Sequence of chain A:
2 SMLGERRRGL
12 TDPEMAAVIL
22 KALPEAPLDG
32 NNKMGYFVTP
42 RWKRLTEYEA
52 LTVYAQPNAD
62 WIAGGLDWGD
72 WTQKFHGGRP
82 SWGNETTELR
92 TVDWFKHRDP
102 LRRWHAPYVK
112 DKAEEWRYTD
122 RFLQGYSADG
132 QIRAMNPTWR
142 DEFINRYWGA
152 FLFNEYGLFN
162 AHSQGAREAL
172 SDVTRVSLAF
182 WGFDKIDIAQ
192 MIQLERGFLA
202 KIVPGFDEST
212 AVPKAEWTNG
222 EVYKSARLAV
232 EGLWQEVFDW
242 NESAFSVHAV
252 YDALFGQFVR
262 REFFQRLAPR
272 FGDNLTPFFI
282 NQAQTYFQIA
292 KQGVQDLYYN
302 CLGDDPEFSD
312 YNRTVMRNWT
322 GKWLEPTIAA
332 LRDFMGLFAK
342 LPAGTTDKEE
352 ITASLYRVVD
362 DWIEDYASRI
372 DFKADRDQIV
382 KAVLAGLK

The following describes two proteins that form a bound complex.

Residue-level contacts at the interface:
Residue Y312 in chain A is in contact with residue A65 in chain B (closest heavy-atom distance 3.4 Å).
Residue D61 in chain A is in contact with residue H7 in chain B (closest heavy-atom distance 2.5 Å).
Residue P81 in chain A interacts with residue R115 in chain B (closest heavy-atom distance 3.5 Å).
Residue R91 in chain A is in contact with residue P121 in chain B (closest heavy-atom distance 4.0 Å).
Residue H77 in chain A is in contact with residue M140 in chain B (closest heavy-atom distance 3.4 Å).
Residue G78 in chain A interacts with residue L139 in chain B (closest heavy-atom distance 3.7 Å).
Residue W69 in chain A contacts residue I6 in chain B (closest heavy-atom distance 3.7 Å).
Residue R318 in chain A is in contact with residue E74 in chain B (closest heavy-atom distance 3.8 Å).
Residue Y312 in chain A interacts with residue V66 in chain B (closest heavy-atom distance 3.8 Å).
Residue D240 in chain A contacts residue V125 in chain B (closest heavy-atom distance 3.2 Å).
Residue H77 in chain A is in contact with residue R143 in chain B (closest heavy-atom distance 3.0 Å).
Residue N85 in chain A is in contact with residue A58 in chain B (closest heavy-atom distance 3.7 Å).
Residue R80 in chain A is in contact with residue R115 in chain B (closest heavy-atom distance 3.5 Å).
Residue G79 in chain A contacts residue R115 in chain B (closest heavy-atom distance 3.7 Å).
Residue E86 in chain A contacts residue K119 in chain B (closest heavy-atom distance 3.6 Å).
Residue D71 in chain A is in contact with residue L54 in chain B (closest heavy-atom distance 3.4 Å).
Residue D61 in chain A is in contact with residue R12 in chain B (closest heavy-atom distance 2.9 Å).
Residue Y312 in chain A contacts residue F77 in chain B (closest heavy-atom distance 3.8 Å).
Residue K323 in chain A interacts with residue R78 in chain B (closest heavy-atom distance 3.8 Å).
Residue V316 in chain A contacts residue F77 in chain B (closest heavy-atom distance 3.8 Å).
Residue N319 in chain A interacts with residue E74 in chain B (closest heavy-atom distance 3.0 Å).
Residue W69 in chain A interacts with residue H7 in chain B (closest heavy-atom distance 3.9 Å).
Residue F239 in chain A interacts with residue N126 in chain B (closest heavy-atom distance 2.9 Å).
Residue K323 in chain A is in contact with residue N126 in chain B (closest heavy-atom distance 3.8 Å).
Residue T88 in chain A is in contact with residue V125 in chain B (closest heavy-atom distance 3.7 Å).
Residue T87 in chain A interacts with residue L129 in chain B (closest heavy-atom distance 4.0 Å).
Residue N319 in chain A interacts with residue F77 in chain B (closest heavy-atom distance 3.9 Å).
Residue W62 in chain A interacts with residue W55 in chain B (closest heavy-atom distance 3.6 Å).
Residue F239 in chain A contacts residue L129 in chain B (closest heavy-atom distance 3.2 Å).
Residue R80 in chain A is in contact with residue E132 in chain B (closest heavy-atom distance 3.5 Å).
Residue N85 in chain A interacts with residue E61 in chain B (closest heavy-atom distance 3.5 Å).
Residue D68 in chain A interacts with residue H7 in chain B (closest heavy-atom distance 3.2 Å).
Residue E86 in chain A contacts residue V125 in chain B (closest heavy-atom distance 3.6 Å).
Residue E86 in chain A is in contact with residue R115 in chain B (closest heavy-atom distance 2.9 Å).
Residue D61 in chain A interacts with residue W55 in chain B (closest heavy-atom distance 3.6 Å).
Residue R91 in chain A is in contact with residue E61 in chain B (closest heavy-atom distance 2.9 Å).
Residue T315 in chain A interacts with residue A69 in chain B (closest heavy-atom distance 4.0 Å).
Residue Q165 in chain A contacts residue L129 in chain B (closest heavy-atom distance 3.9 Å).
Residue D240 in chain A contacts residue N126 in chain B (closest heavy-atom distance 3.3 Å).
Residue W62 in chain A is in contact with residue L54 in chain B (closest heavy-atom distance 3.5 Å).
Residue E89 in chain A contacts residue P124 in chain B (closest heavy-atom distance 3.4 Å).
Residue G70 in chain A is in contact with residue L54 in chain B (closest heavy-atom distance 3.9 Å).
Residue G78 in chain A interacts with residue H111 in chain B (closest heavy-atom distance 3.9 Å).
Residue H77 in chain A contacts residue H111 in chain B (closest heavy-atom distance 3.6 Å).
Residue L67 in chain A interacts with residue H7 in chain B (closest heavy-atom distance 3.5 Å).
Residue G78 in chain A interacts with residue I112 in chain B (closest heavy-atom distance 3.7 Å).
Residue V238 in chain A contacts residue N126 in chain B (closest heavy-atom distance 3.8 Å).
Residue E86 in chain A contacts residue F128 in chain B (closest heavy-atom distance 3.3 Å).
Residue E243 in chain A contacts residue N126 in chain B (closest heavy-atom distance 2.9 Å).
Residue F309 in chain A interacts with residue E62 in chain B (closest heavy-atom distance 3.5 Å).
Residue E89 in chain A is in contact with residue V125 in chain B (closest heavy-atom distance 2.9 Å).
Residue W62 in chain A is in contact with residue A58 in chain B (closest heavy-atom distance 3.5 Å).
Residue F239 in chain A interacts with residue D130 in chain B (closest heavy-atom distance 3.8 Å).
Residue R91 in chain A interacts with residue A58 in chain B (closest heavy-atom distance 3.9 Å).
Residue E86 in chain A interacts with residue P120 in chain B (closest heavy-atom distance 3.5 Å).
Residue D71 in chain A contacts residue Y53 in chain B (closest heavy-atom distance 3.7 Å).
Residue F309 in chain A is in contact with residue V66 in chain B (closest heavy-atom distance 3.9 Å).
Residue G78 in chain A is in contact with residue R115 in chain B (closest heavy-atom distance 3.1 Å).
Residue Y312 in chain A is in contact with residue A69 in chain B (closest heavy-atom distance 3.4 Å).
Residue N319 in chain A is in contact with residue R78 in chain B (closest heavy-atom distance 2.7 Å).

Sequence of chain B:
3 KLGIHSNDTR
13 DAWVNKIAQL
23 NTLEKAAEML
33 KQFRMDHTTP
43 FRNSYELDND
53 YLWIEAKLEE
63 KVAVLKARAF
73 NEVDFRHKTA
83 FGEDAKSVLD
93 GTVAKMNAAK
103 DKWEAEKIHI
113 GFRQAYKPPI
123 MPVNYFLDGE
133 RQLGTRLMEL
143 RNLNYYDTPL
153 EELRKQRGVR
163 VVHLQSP